This data describes a binding interaction between two proteins.

Contacts between the two chains:
Residue F68 in protein 2 contacts residue Q18 in protein 1 (closest heavy-atom distance 2.9 Å).
Residue H35 in protein 2 is in contact with residue D13 in protein 1 (closest heavy-atom distance 2.9 Å).
Residue F30 in protein 2 contacts residue I10 in protein 1 (closest heavy-atom distance 3.5 Å).
Residue M15 in protein 2 contacts residue L14 in protein 1 (closest heavy-atom distance 4.5 Å).
Residue I27 in protein 2 is in contact with residue L7 in protein 1 (closest heavy-atom distance 3.9 Å).
Residue P67 in protein 2 is in contact with residue Q18 in protein 1 (closest heavy-atom distance 3.2 Å).
Residue L18 in protein 2 interacts with residue L7 in protein 1 (closest heavy-atom distance 4.6 Å).
Residue S24 in protein 2 contacts residue E3 in protein 1 (closest heavy-atom distance 2.6 Å).
Residue A31 in protein 2 interacts with residue D13 in protein 1 (closest heavy-atom distance 4.5 Å).
Residue L3 in protein 2 interacts with residue Q18 in protein 1 (closest heavy-atom distance 5.0 Å).
Residue F68 in protein 2 interacts with residue L17 in protein 1 (closest heavy-atom distance 3.7 Å).
Residue R38 in protein 2 contacts residue A16 in protein 1 (closest heavy-atom distance 3.4 Å).
Residue L34 in protein 2 is in contact with residue L17 in protein 1 (closest heavy-atom distance 3.9 Å).
Residue L3 in protein 2 interacts with residue M19 in protein 1 (closest heavy-atom distance 4.3 Å).
Residue Q28 in protein 2 interacts with residue A6 in protein 1 (closest heavy-atom distance 3.7 Å).
Residue R38 in protein 2 is in contact with residue N12 in protein 1 (closest heavy-atom distance 4.2 Å).
Residue Q28 in protein 2 interacts with residue D2 in protein 1 (closest heavy-atom distance 3.2 Å).
Residue I27 in protein 2 contacts residue E3 in protein 1 (closest heavy-atom distance 3.6 Å).
Residue I27 in protein 2 interacts with residue I10 in protein 1 (closest heavy-atom distance 4.0 Å).
Residue I69 in protein 2 is in contact with residue Q18 in protein 1 (closest heavy-atom distance 4.2 Å).
Residue I27 in protein 2 is in contact with residue A6 in protein 1 (closest heavy-atom distance 3.8 Å).
Residue Y14 in protein 2 contacts residue L14 in protein 1 (closest heavy-atom distance 4.0 Å).
Residue L34 in protein 2 interacts with residue D13 in protein 1 (closest heavy-atom distance 3.9 Å).
Residue L11 in protein 2 contacts residue M11 in protein 1 (closest heavy-atom distance 3.6 Å).
Residue M15 in protein 2 is in contact with residue M11 in protein 1 (closest heavy-atom distance 3.7 Å).
Residue M15 in protein 2 interacts with residue L7 in protein 1 (closest heavy-atom distance 3.2 Å).
Residue M15 in protein 2 contacts residue I10 in protein 1 (closest heavy-atom distance 4.0 Å).
Residue R38 in protein 2 interacts with residue L17 in protein 1 (closest heavy-atom distance 3.9 Å).
Residue R38 in protein 2 interacts with residue D13 in protein 1 (closest heavy-atom distance 2.7 Å).
Residue L18 in protein 2 contacts residue I10 in protein 1 (closest heavy-atom distance 3.8 Å).
Residue L11 in protein 2 is in contact with residue V15 in protein 1 (closest heavy-atom distance 3.6 Å).
Residue Q28 in protein 2 is in contact with residue E3 in protein 1 (closest heavy-atom distance 3.8 Å).
Residue P70 in protein 2 contacts residue L17 in protein 1 (closest heavy-atom distance 3.6 Å).
Residue L34 in protein 2 contacts residue L14 in protein 1 (closest heavy-atom distance 4.0 Å).
Residue L3 in protein 2 interacts with residue V15 in protein 1 (closest heavy-atom distance 4.7 Å).
Residue P70 in protein 2 contacts residue Q18 in protein 1 (closest heavy-atom distance 4.5 Å).
Residue A31 in protein 2 contacts residue A6 in protein 1 (closest heavy-atom distance 3.9 Å).
Residue L34 in protein 2 interacts with residue I10 in protein 1 (closest heavy-atom distance 3.6 Å).
Residue R19 in protein 2 is in contact with residue Q4 in protein 1 (closest heavy-atom distance 3.3 Å).
Residue H35 in protein 2 interacts with residue S9 in protein 1 (closest heavy-atom distance 4.2 Å).
Residue Y37 in protein 2 interacts with residue L17 in protein 1 (closest heavy-atom distance 3.8 Å).
Residue L11 in protein 2 is in contact with residue L14 in protein 1 (closest heavy-atom distance 3.9 Å).
Residue R19 in protein 2 interacts with residue L7 in protein 1 (closest heavy-atom distance 3.5 Å).
Residue A31 in protein 2 contacts residue S9 in protein 1 (closest heavy-atom distance 4.8 Å).
Residue A31 in protein 2 interacts with residue I10 in protein 1 (closest heavy-atom distance 3.7 Å).
Residue L65 in protein 2 interacts with residue L14 in protein 1 (closest heavy-atom distance 4.0 Å).
Residue F68 in protein 2 interacts with residue L14 in protein 1 (closest heavy-atom distance 3.8 Å).

Sequence of protein 2:
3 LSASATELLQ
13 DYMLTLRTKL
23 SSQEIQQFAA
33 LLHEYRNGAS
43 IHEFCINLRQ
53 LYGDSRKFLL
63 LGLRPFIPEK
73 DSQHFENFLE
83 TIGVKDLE

Sequence of protein 1:
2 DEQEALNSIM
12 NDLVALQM